Sequence of the first protein:
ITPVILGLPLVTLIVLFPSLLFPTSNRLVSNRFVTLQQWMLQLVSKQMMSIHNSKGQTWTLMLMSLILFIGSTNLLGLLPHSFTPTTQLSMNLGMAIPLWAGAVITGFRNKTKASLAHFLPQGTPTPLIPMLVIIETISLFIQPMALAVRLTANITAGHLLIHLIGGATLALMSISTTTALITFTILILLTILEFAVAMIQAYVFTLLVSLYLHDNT

Sequence of the second protein:
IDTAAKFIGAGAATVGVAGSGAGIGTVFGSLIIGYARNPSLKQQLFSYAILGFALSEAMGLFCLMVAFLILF

Contacts between the two chains:
Residue G123 in the first protein interacts with residue L51 in the second protein (closest heavy-atom distance 4.8 Å).
Residue T124 in the first protein is in contact with residue L51 in the second protein (closest heavy-atom distance 3.9 Å).

These two protein chains interact to form a complex.